This data describes a binding interaction between two proteins.

Sequence of the second protein:
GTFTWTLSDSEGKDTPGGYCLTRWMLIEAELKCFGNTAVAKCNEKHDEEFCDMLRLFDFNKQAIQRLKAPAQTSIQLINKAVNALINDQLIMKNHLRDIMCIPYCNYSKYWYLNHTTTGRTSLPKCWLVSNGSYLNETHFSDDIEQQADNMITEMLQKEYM

Sequence of the first protein:
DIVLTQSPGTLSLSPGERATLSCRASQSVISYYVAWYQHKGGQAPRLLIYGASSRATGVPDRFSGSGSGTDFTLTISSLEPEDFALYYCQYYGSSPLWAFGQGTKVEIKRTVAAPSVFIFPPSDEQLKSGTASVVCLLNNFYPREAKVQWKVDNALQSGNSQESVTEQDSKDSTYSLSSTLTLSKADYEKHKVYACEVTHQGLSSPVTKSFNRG

Interface contacts:
Residue Y33 in the first protein contacts residue I102 in the second protein (closest heavy-atom distance 4.0 Å).
Residue Y34 in the first protein interacts with residue L135 in the second protein (closest heavy-atom distance 3.4 Å).
Residue Y92 in the first protein interacts with residue H139 in the second protein (closest heavy-atom distance 3.9 Å).
Residue S32 in the first protein contacts residue C101 in the second protein (closest heavy-atom distance 4.7 Å).
Residue Y34 in the first protein is in contact with residue H139 in the second protein (closest heavy-atom distance 3.3 Å).
Residue I31 in the first protein interacts with residue L135 in the second protein (closest heavy-atom distance 4.7 Å).
Residue G94 in the first protein is in contact with residue H139 in the second protein (closest heavy-atom distance 3.2 Å).
Residue Y33 in the first protein contacts residue P103 in the second protein (closest heavy-atom distance 3.4 Å).
Residue Y33 in the first protein is in contact with residue C101 in the second protein (closest heavy-atom distance 4.4 Å).
Residue Y34 in the first protein interacts with residue P103 in the second protein (closest heavy-atom distance 4.4 Å).
Residue I31 in the first protein interacts with residue S130 in the second protein (closest heavy-atom distance 3.1 Å).
Residue G94 in the first protein contacts residue T138 in the second protein (closest heavy-atom distance 4.0 Å).
Residue I31 in the first protein interacts with residue S133 in the second protein (closest heavy-atom distance 3.9 Å).
Residue Y93 in the first protein interacts with residue S141 in the second protein (closest heavy-atom distance 4.2 Å).
Residue L98 in the first protein contacts residue T138 in the second protein (closest heavy-atom distance 3.6 Å).
Residue I31 in the first protein interacts with residue H139 in the second protein (closest heavy-atom distance 4.5 Å).
Residue S95 in the first protein interacts with residue N136 in the second protein (closest heavy-atom distance 4.5 Å).
Residue I31 in the first protein contacts residue P103 in the second protein (closest heavy-atom distance 4.6 Å).
Residue G94 in the first protein contacts residue N136 in the second protein (closest heavy-atom distance 2.6 Å).
Residue Y93 in the first protein is in contact with residue H139 in the second protein (closest heavy-atom distance 2.8 Å).
Residue Y93 in the first protein interacts with residue T138 in the second protein (closest heavy-atom distance 2.6 Å).